Sequence of the first protein:
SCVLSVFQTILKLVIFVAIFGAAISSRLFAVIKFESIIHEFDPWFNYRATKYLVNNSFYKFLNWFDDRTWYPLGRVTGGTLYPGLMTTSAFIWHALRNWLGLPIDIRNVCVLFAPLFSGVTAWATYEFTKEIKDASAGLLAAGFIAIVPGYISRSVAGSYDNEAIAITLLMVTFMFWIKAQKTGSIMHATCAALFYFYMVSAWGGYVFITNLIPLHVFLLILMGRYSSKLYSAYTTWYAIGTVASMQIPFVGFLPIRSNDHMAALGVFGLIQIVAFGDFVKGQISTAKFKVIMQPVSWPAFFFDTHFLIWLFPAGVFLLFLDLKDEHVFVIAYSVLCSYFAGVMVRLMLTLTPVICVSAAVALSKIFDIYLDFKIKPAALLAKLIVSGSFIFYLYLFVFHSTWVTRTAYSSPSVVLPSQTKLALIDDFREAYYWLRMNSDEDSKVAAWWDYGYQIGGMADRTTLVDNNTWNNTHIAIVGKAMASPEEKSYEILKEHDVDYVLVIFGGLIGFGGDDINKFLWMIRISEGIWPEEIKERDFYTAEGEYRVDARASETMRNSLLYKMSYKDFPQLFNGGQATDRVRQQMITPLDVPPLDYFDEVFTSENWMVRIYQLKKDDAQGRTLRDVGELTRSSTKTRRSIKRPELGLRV

Sequence of the second protein:
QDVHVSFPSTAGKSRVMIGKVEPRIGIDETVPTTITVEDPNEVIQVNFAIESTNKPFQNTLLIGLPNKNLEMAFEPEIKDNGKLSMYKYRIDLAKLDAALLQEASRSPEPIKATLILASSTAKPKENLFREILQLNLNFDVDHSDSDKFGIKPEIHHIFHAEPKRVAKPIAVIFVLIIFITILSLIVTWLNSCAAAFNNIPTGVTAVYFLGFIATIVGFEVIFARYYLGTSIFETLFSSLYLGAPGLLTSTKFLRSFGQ

Interface contacts:
Residue L716 in the first protein contacts residue E93 in the second protein (closest heavy-atom distance 3.3 Å).
Residue F63 in the first protein contacts residue F258 in the second protein (closest heavy-atom distance 3.9 Å).
Residue L716 in the first protein interacts with residue D119 in the second protein (closest heavy-atom distance 3.3 Å).
Residue R717 in the first protein interacts with residue N91 in the second protein (closest heavy-atom distance 4.5 Å).
Residue V718 in the first protein is in contact with residue S168 in the second protein (closest heavy-atom distance 3.5 Å).
Residue L716 in the first protein is in contact with residue M94 in the second protein (closest heavy-atom distance 4.2 Å).
Residue V718 in the first protein is in contact with residue L92 in the second protein (closest heavy-atom distance 3.9 Å).
Residue L716 in the first protein is in contact with residue L92 in the second protein (closest heavy-atom distance 4.0 Å).
Residue L716 in the first protein contacts residue A121 in the second protein (closest heavy-atom distance 3.8 Å).
Residue F63 in the first protein contacts residue I257 in the second protein (closest heavy-atom distance 4.9 Å).
Residue V718 in the first protein interacts with residue A121 in the second protein (closest heavy-atom distance 3.8 Å).
Residue R717 in the first protein contacts residue L92 in the second protein (closest heavy-atom distance 3.6 Å).

This data describes a binding interaction between two proteins.